These two protein chains interact to form a complex.

Sequence of chain B:
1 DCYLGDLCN

Residue-level contacts at the interface:
Residue R100 in chain A is in contact with residue D1 in chain B (closest heavy-atom distance 2.8 Å).
Residue R100 in chain A is in contact with residue L4 in chain B (closest heavy-atom distance 3.8 Å).
Residue V34 in chain A is in contact with residue Y3 in chain B (closest heavy-atom distance 2.8 Å).
Residue N101 in chain A interacts with residue L4 in chain B (closest heavy-atom distance 4.2 Å).
Residue V34 in chain A is in contact with residue L7 in chain B (closest heavy-atom distance 4.4 Å).
Residue K60 in chain A is in contact with residue D6 in chain B (closest heavy-atom distance 4.0 Å).
Residue H36 in chain A interacts with residue L4 in chain B (closest heavy-atom distance 3.8 Å).
Residue Y51 in chain A contacts residue L4 in chain B (closest heavy-atom distance 4.2 Å).
Residue V34 in chain A contacts residue L4 in chain B (closest heavy-atom distance 4.5 Å).
Residue N101 in chain A is in contact with residue Y3 in chain B (closest heavy-atom distance 3.3 Å).
Residue F102 in chain A is in contact with residue L4 in chain B (closest heavy-atom distance 4.3 Å).
Residue Y33 in chain A is in contact with residue Y3 in chain B (closest heavy-atom distance 3.4 Å).
Residue Y33 in chain A contacts residue D1 in chain B (closest heavy-atom distance 3.7 Å).
Residue R100 in chain A contacts residue Y3 in chain B (closest heavy-atom distance 3.3 Å).
Residue T32 in chain A is in contact with residue Y3 in chain B (closest heavy-atom distance 4.3 Å).
Residue Y51 in chain A contacts residue L7 in chain B (closest heavy-atom distance 4.4 Å).

Sequence of chain A:
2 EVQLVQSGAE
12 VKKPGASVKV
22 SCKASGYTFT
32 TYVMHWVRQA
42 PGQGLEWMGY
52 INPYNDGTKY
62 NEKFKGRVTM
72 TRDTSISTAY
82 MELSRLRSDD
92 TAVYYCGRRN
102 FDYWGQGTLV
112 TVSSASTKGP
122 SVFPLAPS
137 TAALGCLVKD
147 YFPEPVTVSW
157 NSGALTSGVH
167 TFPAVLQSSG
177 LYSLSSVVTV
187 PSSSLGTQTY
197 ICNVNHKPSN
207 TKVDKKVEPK